These two protein chains interact to form a complex.

Residue-level contacts at the interface:
Residue V7 in the second protein is in contact with residue Y126 in the first protein (closest heavy-atom distance 2.9 Å).
Residue P3 in the second protein is in contact with residue N127 in the first protein (closest heavy-atom distance 3.3 Å).
Residue W11 in the second protein is in contact with residue T1 in the first protein (closest heavy-atom distance 3.3 Å).
Residue N9 in the second protein is in contact with residue G3 in the first protein (closest heavy-atom distance 3.1 Å).
Residue M67 in the second protein is in contact with residue T17 in the first protein (closest heavy-atom distance 3.0 Å).
Residue P5 in the second protein interacts with residue I7 in the first protein (closest heavy-atom distance 3.2 Å).
Residue L6 in the second protein interacts with residue I7 in the first protein (closest heavy-atom distance 2.9 Å).
Residue G28 in the second protein interacts with residue H8 in the first protein (closest heavy-atom distance 3.3 Å).
Residue T10 in the second protein interacts with residue G3 in the first protein (closest heavy-atom distance 2.9 Å).
Residue L6 in the second protein interacts with residue V6 in the first protein (closest heavy-atom distance 3.4 Å).
Residue L64 in the second protein is in contact with residue T19 in the first protein (closest heavy-atom distance 3.4 Å).
Residue G71 in the second protein contacts residue D44 in the first protein (closest heavy-atom distance 3.2 Å).
Residue N9 in the second protein contacts residue M124 in the first protein (closest heavy-atom distance 3.0 Å).
Residue T72 in the second protein is in contact with residue H12 in the first protein (closest heavy-atom distance 3.5 Å).
Residue W11 in the second protein contacts residue S122 in the first protein (closest heavy-atom distance 3.1 Å).
Residue I68 in the second protein contacts residue A15 in the first protein (closest heavy-atom distance 3.4 Å).
Residue E42 in the second protein interacts with residue S18 in the first protein (closest heavy-atom distance 2.6 Å).
Residue S55 in the second protein interacts with residue N20 in the first protein (closest heavy-atom distance 2.7 Å).
Residue A30 in the second protein interacts with residue H12 in the first protein (closest heavy-atom distance 3.4 Å).
Residue A66 in the second protein contacts residue T17 in the first protein (closest heavy-atom distance 3.3 Å).
Residue G51 in the second protein interacts with residue N20 in the first protein (closest heavy-atom distance 3.2 Å).
Residue T72 in the second protein is in contact with residue D44 in the first protein (closest heavy-atom distance 2.8 Å).
Residue P56 in the second protein contacts residue F24 in the first protein (closest heavy-atom distance 2.9 Å).
Residue S49 in the second protein contacts residue T19 in the first protein (closest heavy-atom distance 3.2 Å).
Residue T63 in the second protein interacts with residue N20 in the first protein (closest heavy-atom distance 3.4 Å).
Residue V8 in the second protein is in contact with residue V5 in the first protein (closest heavy-atom distance 2.8 Å).
Residue Y144 in the second protein interacts with residue K23 in the first protein (closest heavy-atom distance 3.4 Å).
Residue G71 in the second protein interacts with residue I13 in the first protein (closest heavy-atom distance 2.8 Å).
Residue G48 in the second protein contacts residue N20 in the first protein (closest heavy-atom distance 3.0 Å).
Residue M74 in the second protein contacts residue Y41 in the first protein (closest heavy-atom distance 3.0 Å).
Residue L6 in the second protein interacts with residue G106 in the first protein (closest heavy-atom distance 3.2 Å).
Residue K14 in the second protein contacts residue E135 in the first protein (closest heavy-atom distance 3.4 Å).
Residue S55 in the second protein contacts residue G21 in the first protein (closest heavy-atom distance 3.4 Å).
Residue S2 in the second protein contacts residue S128 in the first protein (closest heavy-atom distance 3.3 Å).
Residue T17 in the second protein interacts with residue M124 in the first protein (closest heavy-atom distance 3.1 Å).
Residue W11 in the second protein contacts residue T52 in the first protein (closest heavy-atom distance 3.2 Å).
Residue S49 in the second protein interacts with residue N20 in the first protein (closest heavy-atom distance 3.3 Å).
Residue W11 in the second protein contacts residue M124 in the first protein (closest heavy-atom distance 3.4 Å).
Residue D57 in the second protein is in contact with residue H27 in the first protein (closest heavy-atom distance 2.8 Å).
Residue L4 in the second protein contacts residue S128 in the first protein (closest heavy-atom distance 3.2 Å).
Residue E61 in the second protein interacts with residue H27 in the first protein (closest heavy-atom distance 3.4 Å).
Residue A78 in the second protein contacts residue P34 in the first protein (closest heavy-atom distance 3.4 Å).
Residue D57 in the second protein interacts with residue K25 in the first protein (closest heavy-atom distance 3.2 Å).
Residue M67 in the second protein interacts with residue G16 in the first protein (closest heavy-atom distance 3.2 Å).
Residue V7 in the second protein contacts residue V125 in the first protein (closest heavy-atom distance 3.3 Å).
Residue L6 in the second protein interacts with residue Y126 in the first protein (closest heavy-atom distance 3.4 Å).
Residue M69 in the second protein contacts residue A15 in the first protein (closest heavy-atom distance 2.8 Å).
Residue E58 in the second protein is in contact with residue K25 in the first protein (closest heavy-atom distance 3.0 Å).
Residue N9 in the second protein interacts with residue F123 in the first protein (closest heavy-atom distance 3.2 Å).
Residue M67 in the second protein interacts with residue S33 in the first protein (closest heavy-atom distance 3.4 Å).
Residue V8 in the second protein interacts with residue M4 in the first protein (closest heavy-atom distance 3.4 Å).
Residue D65 in the second protein interacts with residue T19 in the first protein (closest heavy-atom distance 3.0 Å).
Residue V8 in the second protein is in contact with residue M124 in the first protein (closest heavy-atom distance 3.2 Å).
Residue W135 in the second protein is in contact with residue F24 in the first protein (closest heavy-atom distance 3.4 Å).
Residue V79 in the second protein contacts residue P34 in the first protein (closest heavy-atom distance 3.3 Å).
Residue K14 in the second protein interacts with residue M124 in the first protein (closest heavy-atom distance 3.4 Å).
Residue S49 in the second protein interacts with residue T1 in the first protein (closest heavy-atom distance 2.9 Å).
Residue P5 in the second protein is in contact with residue N127 in the first protein (closest heavy-atom distance 3.3 Å).
Residue T63 in the second protein contacts residue K25 in the first protein (closest heavy-atom distance 3.0 Å).
Residue M69 in the second protein is in contact with residue A14 in the first protein (closest heavy-atom distance 3.2 Å).

Sequence of the first protein:
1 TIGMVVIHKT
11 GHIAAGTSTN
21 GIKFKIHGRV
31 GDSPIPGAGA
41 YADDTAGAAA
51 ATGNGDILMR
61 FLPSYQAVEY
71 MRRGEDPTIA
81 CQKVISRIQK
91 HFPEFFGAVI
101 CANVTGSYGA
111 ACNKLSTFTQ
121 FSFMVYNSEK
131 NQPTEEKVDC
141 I

Sequence of the second protein:
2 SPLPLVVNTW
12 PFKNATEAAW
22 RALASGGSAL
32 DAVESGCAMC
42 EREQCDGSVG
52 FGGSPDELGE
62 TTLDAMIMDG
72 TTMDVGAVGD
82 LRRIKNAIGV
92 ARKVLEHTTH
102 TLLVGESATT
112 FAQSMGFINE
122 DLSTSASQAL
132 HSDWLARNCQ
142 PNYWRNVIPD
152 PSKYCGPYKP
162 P